Sequence of protein 1:
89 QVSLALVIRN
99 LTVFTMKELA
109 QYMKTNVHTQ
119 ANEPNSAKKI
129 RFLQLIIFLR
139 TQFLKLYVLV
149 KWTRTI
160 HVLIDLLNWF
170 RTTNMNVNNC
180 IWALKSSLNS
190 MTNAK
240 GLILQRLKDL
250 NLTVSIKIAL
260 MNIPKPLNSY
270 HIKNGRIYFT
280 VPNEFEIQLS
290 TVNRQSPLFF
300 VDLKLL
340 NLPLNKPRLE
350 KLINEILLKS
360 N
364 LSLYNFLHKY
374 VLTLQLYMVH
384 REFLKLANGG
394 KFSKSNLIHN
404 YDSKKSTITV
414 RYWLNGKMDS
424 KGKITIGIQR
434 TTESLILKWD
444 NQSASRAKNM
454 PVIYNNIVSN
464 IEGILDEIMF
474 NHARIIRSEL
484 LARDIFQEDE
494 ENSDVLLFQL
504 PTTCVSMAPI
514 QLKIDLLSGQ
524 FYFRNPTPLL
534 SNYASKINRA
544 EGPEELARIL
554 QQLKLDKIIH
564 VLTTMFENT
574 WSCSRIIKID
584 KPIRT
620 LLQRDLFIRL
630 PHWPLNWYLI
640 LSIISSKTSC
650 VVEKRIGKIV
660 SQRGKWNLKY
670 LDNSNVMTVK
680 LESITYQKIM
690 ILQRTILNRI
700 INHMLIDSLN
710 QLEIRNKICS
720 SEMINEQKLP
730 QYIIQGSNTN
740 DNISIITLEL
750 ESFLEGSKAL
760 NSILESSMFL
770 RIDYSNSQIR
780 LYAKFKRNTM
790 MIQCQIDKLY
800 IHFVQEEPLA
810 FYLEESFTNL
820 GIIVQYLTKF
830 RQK

This data describes a binding interaction between two proteins.

Sequence of protein 2:
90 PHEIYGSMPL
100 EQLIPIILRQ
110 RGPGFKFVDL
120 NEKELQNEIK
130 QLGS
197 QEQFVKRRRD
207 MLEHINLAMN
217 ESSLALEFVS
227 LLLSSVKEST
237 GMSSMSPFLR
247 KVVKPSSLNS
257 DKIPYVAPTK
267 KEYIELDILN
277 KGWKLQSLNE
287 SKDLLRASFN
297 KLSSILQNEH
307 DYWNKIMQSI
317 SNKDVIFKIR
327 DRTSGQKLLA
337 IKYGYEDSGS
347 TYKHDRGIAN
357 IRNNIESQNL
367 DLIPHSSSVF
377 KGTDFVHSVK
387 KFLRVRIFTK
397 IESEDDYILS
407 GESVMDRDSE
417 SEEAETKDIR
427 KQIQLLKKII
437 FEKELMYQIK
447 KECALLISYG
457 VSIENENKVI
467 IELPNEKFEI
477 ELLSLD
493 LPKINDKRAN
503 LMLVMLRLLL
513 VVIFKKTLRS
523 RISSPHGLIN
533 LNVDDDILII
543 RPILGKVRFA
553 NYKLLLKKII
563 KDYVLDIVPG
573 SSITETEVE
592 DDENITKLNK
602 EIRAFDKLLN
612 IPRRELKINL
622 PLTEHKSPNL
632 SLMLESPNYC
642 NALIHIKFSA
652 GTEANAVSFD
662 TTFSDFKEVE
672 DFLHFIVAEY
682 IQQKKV

Interface contacts:
Residue V300 in protein 1 interacts with residue K115 in protein 2 (closest heavy-atom distance 2.6 Å).
Residue L241 in protein 1 is in contact with residue M97 in protein 2 (closest heavy-atom distance 4.4 Å).
Residue I242 in protein 1 contacts residue I106 in protein 2 (closest heavy-atom distance 4.5 Å).
Residue K272 in protein 1 interacts with residue N120 in protein 2 (closest heavy-atom distance 3.4 Å).
Residue S289 in protein 1 is in contact with residue V117 in protein 2 (closest heavy-atom distance 4.2 Å).
Residue P529 in protein 1 interacts with residue Y455 in protein 2 (closest heavy-atom distance 4.0 Å).
Residue Y525 in protein 1 is in contact with residue S454 in protein 2 (closest heavy-atom distance 4.1 Å).
Residue L241 in protein 1 is in contact with residue Y94 in protein 2 (closest heavy-atom distance 3.2 Å).
Residue Y685 in protein 1 is in contact with residue F676 in protein 2 (closest heavy-atom distance 3.5 Å).
Residue D301 in protein 1 contacts residue K115 in protein 2 (closest heavy-atom distance 3.3 Å).
Residue F298 in protein 1 interacts with residue F116 in protein 2 (closest heavy-atom distance 4.3 Å).
Residue R527 in protein 1 interacts with residue Y455 in protein 2 (closest heavy-atom distance 4.4 Å).
Residue N273 in protein 1 is in contact with residue E121 in protein 2 (closest heavy-atom distance 2.8 Å).
Residue Y685 in protein 1 contacts residue F673 in protein 2 (closest heavy-atom distance 4.2 Å).
Residue N571 in protein 1 interacts with residue F664 in protein 2 (closest heavy-atom distance 3.4 Å).
Residue F526 in protein 1 contacts residue S454 in protein 2 (closest heavy-atom distance 3.5 Å).
Residue G392 in protein 1 contacts residue E462 in protein 2 (closest heavy-atom distance 3.7 Å).
Residue Y525 in protein 1 is in contact with residue I453 in protein 2 (closest heavy-atom distance 4.2 Å).
Residue K397 in protein 1 is in contact with residue K447 in protein 2 (closest heavy-atom distance 3.3 Å).
Residue L243 in protein 1 interacts with residue E121 in protein 2 (closest heavy-atom distance 3.8 Å).
Residue V300 in protein 1 is in contact with residue D118 in protein 2 (closest heavy-atom distance 4.5 Å).
Residue R275 in protein 1 interacts with residue D118 in protein 2 (closest heavy-atom distance 2.4 Å).
Residue V300 in protein 1 contacts residue V117 in protein 2 (closest heavy-atom distance 3.7 Å).
Residue N571 in protein 1 is in contact with residue T662 in protein 2 (closest heavy-atom distance 3.2 Å).
Residue T506 in protein 1 contacts residue D672 in protein 2 (closest heavy-atom distance 3.4 Å).
Residue R275 in protein 1 contacts residue V117 in protein 2 (closest heavy-atom distance 3.4 Å).
Residue L246 in protein 1 interacts with residue L119 in protein 2 (closest heavy-atom distance 4.4 Å).
Residue D518 in protein 1 is in contact with residue I453 in protein 2 (closest heavy-atom distance 4.6 Å).
Residue G240 in protein 1 is in contact with residue H91 in protein 2 (closest heavy-atom distance 4.4 Å).
Residue N571 in protein 1 contacts residue F660 in protein 2 (closest heavy-atom distance 3.1 Å).
Residue G274 in protein 1 is in contact with residue V117 in protein 2 (closest heavy-atom distance 3.4 Å).
Residue T572 in protein 1 interacts with residue F676 in protein 2 (closest heavy-atom distance 4.6 Å).
Residue N273 in protein 1 is in contact with residue L119 in protein 2 (closest heavy-atom distance 3.2 Å).
Residue M689 in protein 1 interacts with residue E680 in protein 2 (closest heavy-atom distance 3.8 Å).
Residue K394 in protein 1 interacts with residue I459 in protein 2 (closest heavy-atom distance 3.4 Å).
Residue P529 in protein 1 contacts residue S454 in protein 2 (closest heavy-atom distance 4.2 Å).
Residue K397 in protein 1 interacts with residue A450 in protein 2 (closest heavy-atom distance 3.3 Å).
Residue L246 in protein 1 is in contact with residue V117 in protein 2 (closest heavy-atom distance 4.4 Å).
Residue T572 in protein 1 contacts residue F660 in protein 2 (closest heavy-atom distance 3.6 Å).
Residue R245 in protein 1 interacts with residue L99 in protein 2 (closest heavy-atom distance 3.7 Å).
Residue Q686 in protein 1 interacts with residue Q683 in protein 2 (closest heavy-atom distance 3.6 Å).
Residue I242 in protein 1 interacts with residue L119 in protein 2 (closest heavy-atom distance 4.2 Å).
Residue S509 in protein 1 contacts residue K668 in protein 2 (closest heavy-atom distance 3.3 Å).
Residue N273 in protein 1 interacts with residue N120 in protein 2 (closest heavy-atom distance 2.6 Å).
Residue N571 in protein 1 interacts with residue F673 in protein 2 (closest heavy-atom distance 4.2 Å).
Residue R275 in protein 1 contacts residue K115 in protein 2 (closest heavy-atom distance 3.8 Å).
Residue L241 in protein 1 contacts residue G95 in protein 2 (closest heavy-atom distance 3.8 Å).
Residue K272 in protein 1 interacts with residue K122 in protein 2 (closest heavy-atom distance 3.1 Å).
Residue V564 in protein 1 contacts residue E669 in protein 2 (closest heavy-atom distance 4.4 Å).
Residue L241 in protein 1 is in contact with residue L102 in protein 2 (closest heavy-atom distance 3.8 Å).
Residue N273 in protein 1 contacts residue V117 in protein 2 (closest heavy-atom distance 3.2 Å).
Residue T506 in protein 1 is in contact with residue K668 in protein 2 (closest heavy-atom distance 4.6 Å).
Residue I242 in protein 1 interacts with residue L124 in protein 2 (closest heavy-atom distance 4.5 Å).
Residue T505 in protein 1 is in contact with residue K668 in protein 2 (closest heavy-atom distance 3.1 Å).
Residue K247 in protein 1 is in contact with residue E121 in protein 2 (closest heavy-atom distance 4.3 Å).
Residue R527 in protein 1 is in contact with residue S454 in protein 2 (closest heavy-atom distance 2.8 Å).
Residue P529 in protein 1 is in contact with residue N642 in protein 2 (closest heavy-atom distance 4.6 Å).
Residue M689 in protein 1 is in contact with residue Q683 in protein 2 (closest heavy-atom distance 4.2 Å).
Residue L243 in protein 1 interacts with residue L124 in protein 2 (closest heavy-atom distance 4.2 Å).
Residue G392 in protein 1 contacts residue K446 in protein 2 (closest heavy-atom distance 4.6 Å).